The following describes two proteins that form a bound complex.

Contacts between the two chains:
Residue V238 in protein 1 interacts with residue L78 in protein 2 (closest heavy-atom distance 4.1 Å).
Residue F518 in protein 1 contacts residue P71 in protein 2 (closest heavy-atom distance 4.5 Å).
Residue C237 in protein 1 interacts with residue H75 in protein 2 (closest heavy-atom distance 3.5 Å).
Residue E244 in protein 1 is in contact with residue H74 in protein 2 (closest heavy-atom distance 3.6 Å).
Residue R768 in protein 1 contacts residue F76 in protein 2 (closest heavy-atom distance 4.2 Å).
Residue F518 in protein 1 contacts residue H72 in protein 2 (closest heavy-atom distance 2.6 Å).
Residue L764 in protein 1 contacts residue L77 in protein 2 (closest heavy-atom distance 4.1 Å).
Residue L245 in protein 1 interacts with residue S79 in protein 2 (closest heavy-atom distance 4.8 Å).
Residue V238 in protein 1 contacts residue H75 in protein 2 (closest heavy-atom distance 3.6 Å).
Residue L245 in protein 1 contacts residue H74 in protein 2 (closest heavy-atom distance 4.2 Å).
Residue E244 in protein 1 is in contact with residue L78 in protein 2 (closest heavy-atom distance 4.0 Å).
Residue L764 in protein 1 is in contact with residue F76 in protein 2 (closest heavy-atom distance 3.8 Å).
Residue D246 in protein 1 is in contact with residue L77 in protein 2 (closest heavy-atom distance 3.5 Å).
Residue N752 in protein 1 contacts residue F76 in protein 2 (closest heavy-atom distance 3.5 Å).
Residue K313 in protein 1 interacts with residue Q80 in protein 2 (closest heavy-atom distance 4.8 Å).
Residue L245 in protein 1 interacts with residue T81 in protein 2 (closest heavy-atom distance 4.5 Å).
Residue F755 in protein 1 is in contact with residue F76 in protein 2 (closest heavy-atom distance 3.7 Å).
Residue L315 in protein 1 contacts residue L77 in protein 2 (closest heavy-atom distance 3.7 Å).
Residue E244 in protein 1 contacts residue H75 in protein 2 (closest heavy-atom distance 2.9 Å).
Residue H754 in protein 1 contacts residue H74 in protein 2 (closest heavy-atom distance 4.7 Å).
Residue L315 in protein 1 interacts with residue H75 in protein 2 (closest heavy-atom distance 3.2 Å).
Residue D246 in protein 1 interacts with residue S79 in protein 2 (closest heavy-atom distance 3.5 Å).
Residue G314 in protein 1 is in contact with residue L77 in protein 2 (closest heavy-atom distance 3.7 Å).
Residue F309 in protein 1 contacts residue L78 in protein 2 (closest heavy-atom distance 3.9 Å).
Residue K772 in protein 1 interacts with residue Q80 in protein 2 (closest heavy-atom distance 4.3 Å).
Residue K313 in protein 1 contacts residue L77 in protein 2 (closest heavy-atom distance 3.3 Å).
Residue D246 in protein 1 is in contact with residue T81 in protein 2 (closest heavy-atom distance 2.9 Å).
Residue H754 in protein 1 contacts residue P71 in protein 2 (closest heavy-atom distance 5.0 Å).
Residue Y227 in protein 1 interacts with residue H72 in protein 2 (closest heavy-atom distance 4.9 Å).
Residue L315 in protein 1 contacts residue L78 in protein 2 (closest heavy-atom distance 3.8 Å).
Residue S765 in protein 1 interacts with residue F76 in protein 2 (closest heavy-atom distance 4.8 Å).
Residue F519 in protein 1 is in contact with residue P71 in protein 2 (closest heavy-atom distance 3.9 Å).
Residue V767 in protein 1 interacts with residue L77 in protein 2 (closest heavy-atom distance 4.0 Å).
Residue A520 in protein 1 contacts residue F73 in protein 2 (closest heavy-atom distance 4.8 Å).
Residue L245 in protein 1 is in contact with residue L78 in protein 2 (closest heavy-atom distance 3.8 Å).
Residue L236 in protein 1 interacts with residue F76 in protein 2 (closest heavy-atom distance 3.8 Å).
Residue D246 in protein 1 contacts residue Q80 in protein 2 (closest heavy-atom distance 3.1 Å).
Residue A520 in protein 1 interacts with residue H72 in protein 2 (closest heavy-atom distance 3.0 Å).
Residue F519 in protein 1 contacts residue H72 in protein 2 (closest heavy-atom distance 3.7 Å).
Residue Y227 in protein 1 is in contact with residue H74 in protein 2 (closest heavy-atom distance 5.0 Å).
Residue E247 in protein 1 contacts residue L78 in protein 2 (closest heavy-atom distance 4.0 Å).
Residue E517 in protein 1 interacts with residue H72 in protein 2 (closest heavy-atom distance 4.2 Å).
Residue Y227 in protein 1 contacts residue F73 in protein 2 (closest heavy-atom distance 2.9 Å).
Residue R768 in protein 1 interacts with residue L77 in protein 2 (closest heavy-atom distance 4.4 Å).
Residue E231 in protein 1 contacts residue F73 in protein 2 (closest heavy-atom distance 3.4 Å).
Residue K313 in protein 1 is in contact with residue L78 in protein 2 (closest heavy-atom distance 4.1 Å).
Residue H754 in protein 1 is in contact with residue F76 in protein 2 (closest heavy-atom distance 3.5 Å).
Residue G233 in protein 1 contacts residue F73 in protein 2 (closest heavy-atom distance 3.4 Å).
Residue K234 in protein 1 is in contact with residue F73 in protein 2 (closest heavy-atom distance 4.7 Å).
Residue R768 in protein 1 interacts with residue Q80 in protein 2 (closest heavy-atom distance 3.4 Å).
Residue E244 in protein 1 contacts residue S79 in protein 2 (closest heavy-atom distance 4.5 Å).
Residue G233 in protein 1 interacts with residue H72 in protein 2 (closest heavy-atom distance 3.8 Å).
Residue C232 in protein 1 interacts with residue F73 in protein 2 (closest heavy-atom distance 4.0 Å).
Residue L236 in protein 1 contacts residue L77 in protein 2 (closest heavy-atom distance 4.9 Å).
Residue C237 in protein 1 contacts residue F73 in protein 2 (closest heavy-atom distance 4.1 Å).
Residue D246 in protein 1 is in contact with residue L78 in protein 2 (closest heavy-atom distance 3.0 Å).
Residue C237 in protein 1 contacts residue H74 in protein 2 (closest heavy-atom distance 4.7 Å).
Residue L236 in protein 1 interacts with residue H75 in protein 2 (closest heavy-atom distance 3.2 Å).
Residue Y249 in protein 1 contacts residue T81 in protein 2 (closest heavy-atom distance 4.1 Å).

Sequence of protein 1:
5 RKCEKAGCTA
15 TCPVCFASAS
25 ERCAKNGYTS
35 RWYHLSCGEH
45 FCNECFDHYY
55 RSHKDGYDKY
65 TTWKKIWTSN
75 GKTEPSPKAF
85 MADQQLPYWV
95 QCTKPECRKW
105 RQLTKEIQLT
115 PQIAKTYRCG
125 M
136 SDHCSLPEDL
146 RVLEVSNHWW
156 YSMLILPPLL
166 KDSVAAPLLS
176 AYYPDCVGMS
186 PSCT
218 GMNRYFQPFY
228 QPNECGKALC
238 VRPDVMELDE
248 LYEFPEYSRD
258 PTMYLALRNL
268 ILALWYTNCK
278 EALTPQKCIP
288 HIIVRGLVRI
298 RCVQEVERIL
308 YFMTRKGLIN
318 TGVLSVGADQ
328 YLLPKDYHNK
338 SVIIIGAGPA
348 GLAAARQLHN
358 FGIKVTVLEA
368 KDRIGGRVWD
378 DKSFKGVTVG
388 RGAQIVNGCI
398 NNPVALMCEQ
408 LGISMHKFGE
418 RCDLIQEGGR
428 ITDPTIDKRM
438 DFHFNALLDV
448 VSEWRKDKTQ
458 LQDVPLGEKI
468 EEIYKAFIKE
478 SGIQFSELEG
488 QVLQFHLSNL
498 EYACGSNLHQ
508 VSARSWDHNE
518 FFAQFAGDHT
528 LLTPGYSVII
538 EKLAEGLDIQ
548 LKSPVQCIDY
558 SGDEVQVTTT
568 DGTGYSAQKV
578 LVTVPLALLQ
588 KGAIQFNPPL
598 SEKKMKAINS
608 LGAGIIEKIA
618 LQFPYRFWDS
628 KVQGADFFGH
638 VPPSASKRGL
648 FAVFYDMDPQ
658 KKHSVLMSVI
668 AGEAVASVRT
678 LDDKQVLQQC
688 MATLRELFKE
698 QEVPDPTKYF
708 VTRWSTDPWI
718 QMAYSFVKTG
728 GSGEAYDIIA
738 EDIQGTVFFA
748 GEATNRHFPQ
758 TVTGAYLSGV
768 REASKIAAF

Sequence of protein 2:
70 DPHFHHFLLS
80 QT